Interface contacts:
Residue F26 in the second protein contacts residue L50 in the first protein (closest heavy-atom distance 3.9 Å).
Residue A28 in the second protein interacts with residue Q72 in the first protein (closest heavy-atom distance 3.8 Å).
Residue I29 in the second protein contacts residue Q72 in the first protein (closest heavy-atom distance 3.3 Å).
Residue F26 in the second protein is in contact with residue Y68 in the first protein (closest heavy-atom distance 3.5 Å).
Residue A28 in the second protein interacts with residue Y68 in the first protein (closest heavy-atom distance 3.0 Å).
Residue F26 in the second protein contacts residue T49 in the first protein (closest heavy-atom distance 3.2 Å).
Residue A27 in the second protein contacts residue Y68 in the first protein (closest heavy-atom distance 4.3 Å).
Residue A25 in the second protein is in contact with residue Y68 in the first protein (closest heavy-atom distance 4.6 Å).
Residue A25 in the second protein interacts with residue N42 in the first protein (closest heavy-atom distance 4.6 Å).
Residue A25 in the second protein contacts residue T49 in the first protein (closest heavy-atom distance 5.0 Å).
Residue F26 in the second protein contacts residue R65 in the first protein (closest heavy-atom distance 3.3 Å).
Residue F26 in the second protein contacts residue L69 in the first protein (closest heavy-atom distance 3.6 Å).
Residue A25 in the second protein interacts with residue S45 in the first protein (closest heavy-atom distance 3.3 Å).
Residue F26 in the second protein is in contact with residue S45 in the first protein (closest heavy-atom distance 5.0 Å).
Residue F26 in the second protein is in contact with residue L46 in the first protein (closest heavy-atom distance 3.5 Å).
Residue S23 in the second protein contacts residue S45 in the first protein (closest heavy-atom distance 4.8 Å).
Residue I29 in the second protein contacts residue Y75 in the first protein (closest heavy-atom distance 3.5 Å).
Residue A25 in the second protein is in contact with residue L46 in the first protein (closest heavy-atom distance 3.4 Å).
Residue I29 in the second protein is in contact with residue Y68 in the first protein (closest heavy-atom distance 4.1 Å).
Residue A25 in the second protein interacts with residue Q72 in the first protein (closest heavy-atom distance 4.4 Å).

The following describes two proteins that form a bound complex.

Sequence of the first protein:
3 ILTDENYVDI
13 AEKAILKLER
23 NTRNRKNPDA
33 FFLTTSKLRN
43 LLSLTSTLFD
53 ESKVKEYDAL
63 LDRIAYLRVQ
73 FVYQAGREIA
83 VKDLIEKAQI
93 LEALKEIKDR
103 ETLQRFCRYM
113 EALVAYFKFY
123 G

Sequence of the second protein:
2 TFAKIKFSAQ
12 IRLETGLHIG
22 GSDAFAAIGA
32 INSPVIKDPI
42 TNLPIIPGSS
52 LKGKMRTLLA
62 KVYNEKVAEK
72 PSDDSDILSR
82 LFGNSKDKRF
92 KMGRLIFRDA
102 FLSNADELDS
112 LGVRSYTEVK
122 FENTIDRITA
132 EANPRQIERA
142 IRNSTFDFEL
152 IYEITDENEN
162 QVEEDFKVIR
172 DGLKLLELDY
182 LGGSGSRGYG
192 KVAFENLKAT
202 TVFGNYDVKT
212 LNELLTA